Interface contacts:
Residue P150 in chain B interacts with residue S156 in chain A (closest heavy-atom distance 3.8 Å).
Residue Y156 in chain B is in contact with residue C162 in chain A (closest heavy-atom distance 4.9 Å).
Residue D240 in chain B is in contact with residue K115 in chain A (closest heavy-atom distance 4.8 Å).
Residue H201 in chain B interacts with residue Q111 in chain A (closest heavy-atom distance 4.7 Å).
Residue V204 in chain B contacts residue Q108 in chain A (closest heavy-atom distance 4.9 Å).
Residue A157 in chain B is in contact with residue A152 in chain A (closest heavy-atom distance 4.2 Å).
Residue L161 in chain B is in contact with residue I148 in chain A (closest heavy-atom distance 4.3 Å).
Residue L149 in chain B contacts residue A157 in chain A (closest heavy-atom distance 4.0 Å).
Residue A153 in chain B contacts residue V161 in chain A (closest heavy-atom distance 4.2 Å).
Residue Y166 in chain B interacts with residue Y151 in chain A (closest heavy-atom distance 4.0 Å).
Residue F152 in chain B contacts residue H153 in chain A (closest heavy-atom distance 3.9 Å).
Residue V204 in chain B is in contact with residue Q111 in chain A (closest heavy-atom distance 4.7 Å).
Residue H201 in chain B interacts with residue K115 in chain A (closest heavy-atom distance 3.5 Å).
Residue L149 in chain B contacts residue S156 in chain A (closest heavy-atom distance 4.9 Å).
Residue I154 in chain B interacts with residue I148 in chain A (closest heavy-atom distance 4.7 Å).
Residue I154 in chain B contacts residue A152 in chain A (closest heavy-atom distance 4.0 Å).
Residue L161 in chain B interacts with residue E147 in chain A (closest heavy-atom distance 4.2 Å).
Residue A153 in chain B contacts residue I155 in chain A (closest heavy-atom distance 4.7 Å).
Residue L149 in chain B contacts residue H153 in chain A (closest heavy-atom distance 4.3 Å).
Residue V160 in chain B is in contact with residue Y151 in chain A (closest heavy-atom distance 3.6 Å).
Residue F152 in chain B interacts with residue S156 in chain A (closest heavy-atom distance 3.8 Å).
Residue F152 in chain B is in contact with residue I155 in chain A (closest heavy-atom distance 4.4 Å).
Residue A157 in chain B contacts residue Y151 in chain A (closest heavy-atom distance 3.7 Å).
Residue A153 in chain B is in contact with residue S156 in chain A (closest heavy-atom distance 4.3 Å).
Residue V160 in chain B is in contact with residue I155 in chain A (closest heavy-atom distance 4.5 Å).
Residue A157 in chain B is in contact with residue I148 in chain A (closest heavy-atom distance 4.5 Å).
Residue Y156 in chain B interacts with residue I155 in chain A (closest heavy-atom distance 4.6 Å).
Residue L161 in chain B contacts residue Y151 in chain A (closest heavy-atom distance 3.7 Å).
Residue T162 in chain B contacts residue G141 in chain A (closest heavy-atom distance 4.0 Å).
Residue L161 in chain B contacts residue I143 in chain A (closest heavy-atom distance 3.5 Å).
Residue F152 in chain B contacts residue A152 in chain A (closest heavy-atom distance 3.4 Å).
Residue F152 in chain B interacts with residue I149 in chain A (closest heavy-atom distance 4.3 Å).
Residue P150 in chain B is in contact with residue A157 in chain A (closest heavy-atom distance 3.7 Å).
Residue I158 in chain B contacts residue I148 in chain A (closest heavy-atom distance 4.6 Å).
Residue S151 in chain B interacts with residue S156 in chain A (closest heavy-atom distance 3.4 Å).
Residue T163 in chain B contacts residue K137 in chain A (closest heavy-atom distance 4.3 Å).
Residue A153 in chain B interacts with residue C162 in chain A (closest heavy-atom distance 4.7 Å).
Residue T162 in chain B contacts residue I143 in chain A (closest heavy-atom distance 3.7 Å).
Residue P150 in chain B contacts residue N159 in chain A (closest heavy-atom distance 3.9 Å).
Residue I154 in chain B interacts with residue I149 in chain A (closest heavy-atom distance 4.8 Å).
Residue Y156 in chain B interacts with residue V161 in chain A (closest heavy-atom distance 3.7 Å).
Residue A153 in chain B contacts residue A152 in chain A (closest heavy-atom distance 4.8 Å).
Residue R148 in chain B interacts with residue L165 in chain A (closest heavy-atom distance 4.2 Å).
Residue A157 in chain B interacts with residue I155 in chain A (closest heavy-atom distance 4.9 Å).
Residue Q197 in chain B interacts with residue K115 in chain A (closest heavy-atom distance 3.3 Å).

Sequence of chain A:
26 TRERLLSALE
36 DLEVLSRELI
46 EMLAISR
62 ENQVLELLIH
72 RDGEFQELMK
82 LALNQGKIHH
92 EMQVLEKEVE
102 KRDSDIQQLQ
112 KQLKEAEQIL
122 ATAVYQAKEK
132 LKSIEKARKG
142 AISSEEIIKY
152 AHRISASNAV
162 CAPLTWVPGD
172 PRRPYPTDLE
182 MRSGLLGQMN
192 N

These two protein chains interact to form a complex.

Sequence of chain B:
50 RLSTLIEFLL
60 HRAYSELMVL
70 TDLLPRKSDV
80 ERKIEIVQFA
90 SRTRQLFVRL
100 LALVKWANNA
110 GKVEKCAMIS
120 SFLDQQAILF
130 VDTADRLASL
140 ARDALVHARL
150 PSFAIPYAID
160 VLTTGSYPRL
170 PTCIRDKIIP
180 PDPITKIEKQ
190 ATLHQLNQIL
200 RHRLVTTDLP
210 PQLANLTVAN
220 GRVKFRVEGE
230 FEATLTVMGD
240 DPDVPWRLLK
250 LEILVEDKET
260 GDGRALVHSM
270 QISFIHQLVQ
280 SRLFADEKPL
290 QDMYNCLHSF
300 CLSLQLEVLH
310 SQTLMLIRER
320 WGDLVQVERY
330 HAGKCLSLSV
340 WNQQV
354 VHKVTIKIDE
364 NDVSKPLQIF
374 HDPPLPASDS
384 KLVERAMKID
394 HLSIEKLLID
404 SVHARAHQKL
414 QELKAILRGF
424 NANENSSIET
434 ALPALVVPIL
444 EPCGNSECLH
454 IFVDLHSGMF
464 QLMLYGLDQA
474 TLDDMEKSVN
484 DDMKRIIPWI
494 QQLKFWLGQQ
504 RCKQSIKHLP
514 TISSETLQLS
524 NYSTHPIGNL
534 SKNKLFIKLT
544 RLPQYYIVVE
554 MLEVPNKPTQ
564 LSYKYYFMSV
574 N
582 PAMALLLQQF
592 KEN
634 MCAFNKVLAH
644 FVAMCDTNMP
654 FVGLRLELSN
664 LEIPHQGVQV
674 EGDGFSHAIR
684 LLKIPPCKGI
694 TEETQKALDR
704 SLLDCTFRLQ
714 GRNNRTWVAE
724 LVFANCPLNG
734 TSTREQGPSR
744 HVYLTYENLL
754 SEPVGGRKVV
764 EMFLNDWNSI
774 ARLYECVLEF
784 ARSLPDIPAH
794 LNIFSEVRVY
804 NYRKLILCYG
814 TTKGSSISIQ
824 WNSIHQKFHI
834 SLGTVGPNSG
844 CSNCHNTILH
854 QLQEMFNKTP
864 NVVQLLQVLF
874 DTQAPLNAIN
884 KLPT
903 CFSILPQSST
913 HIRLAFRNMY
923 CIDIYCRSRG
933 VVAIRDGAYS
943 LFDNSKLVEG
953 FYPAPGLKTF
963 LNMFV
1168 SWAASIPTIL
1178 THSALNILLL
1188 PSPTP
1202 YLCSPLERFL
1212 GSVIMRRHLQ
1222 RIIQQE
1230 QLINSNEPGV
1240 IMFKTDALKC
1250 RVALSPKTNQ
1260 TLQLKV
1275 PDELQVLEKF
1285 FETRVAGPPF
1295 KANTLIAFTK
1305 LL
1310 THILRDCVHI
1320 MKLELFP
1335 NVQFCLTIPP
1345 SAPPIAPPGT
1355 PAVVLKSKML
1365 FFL